Sequence of the first protein:
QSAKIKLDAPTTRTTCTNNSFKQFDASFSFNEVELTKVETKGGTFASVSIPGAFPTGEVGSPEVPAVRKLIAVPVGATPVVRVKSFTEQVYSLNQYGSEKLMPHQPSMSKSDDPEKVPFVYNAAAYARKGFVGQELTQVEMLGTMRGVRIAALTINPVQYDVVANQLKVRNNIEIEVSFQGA

Contacts between the two chains:
Residue L75 in the first protein contacts residue I76 in the second protein (closest heavy-atom distance 3.8 Å).
Residue T17 in the first protein is in contact with residue T22 in the second protein (closest heavy-atom distance 3.7 Å).
Residue V153 in the first protein is in contact with residue L75 in the second protein (closest heavy-atom distance 4.4 Å).
Residue M150 in the first protein contacts residue I155 in the second protein (closest heavy-atom distance 3.5 Å).
Residue L75 in the first protein contacts residue A77 in the second protein (closest heavy-atom distance 3.8 Å).
Residue K74 in the first protein interacts with residue C21 in the second protein (closest heavy-atom distance 4.0 Å).
Residue V153 in the first protein is in contact with residue R73 in the second protein (closest heavy-atom distance 4.2 Å).
Residue R151 in the first protein contacts residue E145 in the second protein (closest heavy-atom distance 2.8 Å).
Residue I155 in the first protein interacts with residue I155 in the second protein (closest heavy-atom distance 4.1 Å).
Residue T20 in the first protein contacts residue T20 in the second protein (closest heavy-atom distance 3.6 Å).
Residue E145 in the first protein is in contact with residue R151 in the second protein (closest heavy-atom distance 2.8 Å).
Residue R151 in the first protein interacts with residue G148 in the second protein (closest heavy-atom distance 4.8 Å).
Residue L147 in the first protein is in contact with residue I155 in the second protein (closest heavy-atom distance 4.5 Å).
Residue G57 in the first protein contacts residue N23 in the second protein (closest heavy-atom distance 3.8 Å).
Residue A77 in the first protein interacts with residue L75 in the second protein (closest heavy-atom distance 3.9 Å).
Residue N23 in the first protein contacts residue P56 in the second protein (closest heavy-atom distance 4.1 Å).
Residue I155 in the first protein contacts residue L75 in the second protein (closest heavy-atom distance 3.8 Å).
Residue T19 in the first protein is in contact with residue C21 in the second protein (closest heavy-atom distance 2.8 Å).
Residue T19 in the first protein contacts residue T20 in the second protein (closest heavy-atom distance 3.3 Å).
Residue R73 in the first protein contacts residue A77 in the second protein (closest heavy-atom distance 4.1 Å).
Residue L147 in the first protein contacts residue M150 in the second protein (closest heavy-atom distance 3.5 Å).
Residue T20 in the first protein is in contact with residue T19 in the second protein (closest heavy-atom distance 3.3 Å).
Residue I155 in the first protein contacts residue M150 in the second protein (closest heavy-atom distance 3.6 Å).
Residue L75 in the first protein contacts residue I155 in the second protein (closest heavy-atom distance 3.8 Å).
Residue G57 in the first protein is in contact with residue F26 in the second protein (closest heavy-atom distance 4.9 Å).
Residue R151 in the first protein contacts residue L147 in the second protein (closest heavy-atom distance 3.4 Å).
Residue M150 in the first protein is in contact with residue M150 in the second protein (closest heavy-atom distance 3.8 Å).
Residue P56 in the first protein interacts with residue S25 in the second protein (closest heavy-atom distance 4.8 Å).
Residue I76 in the first protein interacts with residue L75 in the second protein (closest heavy-atom distance 3.9 Å).
Residue R18 in the first protein contacts residue T22 in the second protein (closest heavy-atom distance 3.7 Å).
Residue M146 in the first protein interacts with residue R151 in the second protein (closest heavy-atom distance 3.2 Å).
Residue P56 in the first protein interacts with residue N23 in the second protein (closest heavy-atom distance 3.4 Å).
Residue I155 in the first protein interacts with residue L147 in the second protein (closest heavy-atom distance 4.5 Å).
Residue G57 in the first protein interacts with residue S25 in the second protein (closest heavy-atom distance 4.5 Å).
Residue L147 in the first protein contacts residue R151 in the second protein (closest heavy-atom distance 3.4 Å).
Residue R18 in the first protein interacts with residue T20 in the second protein (closest heavy-atom distance 4.5 Å).
Residue L75 in the first protein contacts residue L75 in the second protein (closest heavy-atom distance 3.7 Å).
Residue C21 in the first protein is in contact with residue R18 in the second protein (closest heavy-atom distance 3.3 Å).
Residue T20 in the first protein interacts with residue R18 in the second protein (closest heavy-atom distance 4.5 Å).
Residue M150 in the first protein interacts with residue L147 in the second protein (closest heavy-atom distance 3.5 Å).
Residue M150 in the first protein is in contact with residue G148 in the second protein (closest heavy-atom distance 3.8 Å).
Residue T19 in the first protein interacts with residue T19 in the second protein (closest heavy-atom distance 4.0 Å).
Residue T22 in the first protein is in contact with residue R18 in the second protein (closest heavy-atom distance 3.9 Å).
Residue T17 in the first protein interacts with residue C21 in the second protein (closest heavy-atom distance 4.3 Å).
Residue M150 in the first protein is in contact with residue T149 in the second protein (closest heavy-atom distance 4.1 Å).
Residue P56 in the first protein is in contact with residue N24 in the second protein (closest heavy-atom distance 4.0 Å).
Residue C21 in the first protein is in contact with residue T19 in the second protein (closest heavy-atom distance 2.8 Å).
Residue K74 in the first protein contacts residue K74 in the second protein (closest heavy-atom distance 4.2 Å).
Residue R18 in the first protein is in contact with residue C21 in the second protein (closest heavy-atom distance 3.4 Å).
Residue G148 in the first protein is in contact with residue M150 in the second protein (closest heavy-atom distance 3.8 Å).
Residue L75 in the first protein is in contact with residue V153 in the second protein (closest heavy-atom distance 4.4 Å).
Residue N23 in the first protein contacts residue G57 in the second protein (closest heavy-atom distance 3.8 Å).
Residue T22 in the first protein contacts residue T17 in the second protein (closest heavy-atom distance 3.3 Å).
Residue C21 in the first protein contacts residue T17 in the second protein (closest heavy-atom distance 4.2 Å).
Residue T22 in the first protein contacts residue T16 in the second protein (closest heavy-atom distance 4.5 Å).
Residue T17 in the first protein interacts with residue N23 in the second protein (closest heavy-atom distance 3.7 Å).
Residue T149 in the first protein contacts residue M150 in the second protein (closest heavy-atom distance 4.0 Å).
Residue R73 in the first protein contacts residue V153 in the second protein (closest heavy-atom distance 3.7 Å).
Residue N23 in the first protein contacts residue T17 in the second protein (closest heavy-atom distance 3.4 Å).
Residue R151 in the first protein interacts with residue M146 in the second protein (closest heavy-atom distance 3.3 Å).

Sequence of the second protein:
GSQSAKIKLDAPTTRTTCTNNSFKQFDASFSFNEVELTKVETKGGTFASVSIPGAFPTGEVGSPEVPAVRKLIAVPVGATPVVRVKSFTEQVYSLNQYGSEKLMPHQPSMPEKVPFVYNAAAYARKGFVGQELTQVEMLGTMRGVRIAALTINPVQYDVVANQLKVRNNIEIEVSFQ

This data describes a binding interaction between two proteins.